These two protein chains interact to form a complex.

Contacts between the two chains:
Residue C101 in protein 2 is in contact with residue P80 in protein 1 (closest heavy-atom distance 4.7 Å).
Residue Q93 in protein 2 is in contact with residue G113 in protein 1 (closest heavy-atom distance 4.3 Å).
Residue C101 in protein 2 is in contact with residue N79 in protein 1 (closest heavy-atom distance 4.2 Å).
Residue A98 in protein 2 contacts residue M105 in protein 1 (closest heavy-atom distance 4.0 Å).
Residue L102 in protein 2 is in contact with residue P77 in protein 1 (closest heavy-atom distance 4.0 Å).
Residue D104 in protein 2 is in contact with residue L75 in protein 1 (closest heavy-atom distance 3.3 Å).
Residue N109 in protein 2 is in contact with residue Q81 in protein 1 (closest heavy-atom distance 3.1 Å).
Residue G92 in protein 2 interacts with residue D114 in protein 1 (closest heavy-atom distance 3.0 Å).
Residue K91 in protein 2 contacts residue Y115 in protein 1 (closest heavy-atom distance 3.6 Å).
Residue Y110 in protein 2 contacts residue I106 in protein 1 (closest heavy-atom distance 3.8 Å).
Residue Q93 in protein 2 is in contact with residue D114 in protein 1 (closest heavy-atom distance 4.5 Å).
Residue L95 in protein 2 contacts residue D112 in protein 1 (closest heavy-atom distance 4.7 Å).
Residue A98 in protein 2 interacts with residue V107 in protein 1 (closest heavy-atom distance 4.3 Å).
Residue I90 in protein 2 interacts with residue M111 in protein 1 (closest heavy-atom distance 4.1 Å).
Residue V105 in protein 2 is in contact with residue K78 in protein 1 (closest heavy-atom distance 3.6 Å).
Residue W103 in protein 2 interacts with residue K78 in protein 1 (closest heavy-atom distance 4.2 Å).
Residue C101 in protein 2 interacts with residue K78 in protein 1 (closest heavy-atom distance 3.4 Å).
Residue T116 in protein 2 is in contact with residue F109 in protein 1 (closest heavy-atom distance 4.2 Å).
Residue T123 in protein 2 contacts residue H108 in protein 1 (closest heavy-atom distance 4.5 Å).
Residue L102 in protein 2 contacts residue L75 in protein 1 (closest heavy-atom distance 4.3 Å).
Residue L102 in protein 2 is in contact with residue E76 in protein 1 (closest heavy-atom distance 4.6 Å).
Residue R96 in protein 2 interacts with residue V107 in protein 1 (closest heavy-atom distance 4.0 Å).
Residue Q93 in protein 2 contacts residue D112 in protein 1 (closest heavy-atom distance 4.0 Å).
Residue N109 in protein 2 contacts residue P80 in protein 1 (closest heavy-atom distance 3.9 Å).
Residue L95 in protein 2 contacts residue F109 in protein 1 (closest heavy-atom distance 3.7 Å).
Residue S99 in protein 2 contacts residue I106 in protein 1 (closest heavy-atom distance 3.3 Å).
Residue I97 in protein 2 contacts residue F109 in protein 1 (closest heavy-atom distance 3.7 Å).
Residue T114 in protein 2 is in contact with residue H108 in protein 1 (closest heavy-atom distance 3.9 Å).
Residue R96 in protein 2 interacts with residue S110 in protein 1 (closest heavy-atom distance 3.3 Å).
Residue R96 in protein 2 interacts with residue M111 in protein 1 (closest heavy-atom distance 4.3 Å).
Residue T123 in protein 2 interacts with residue F109 in protein 1 (closest heavy-atom distance 4.1 Å).
Residue T114 in protein 2 is in contact with residue F109 in protein 1 (closest heavy-atom distance 3.7 Å).
Residue V105 in protein 2 contacts residue N79 in protein 1 (closest heavy-atom distance 4.7 Å).
Residue K100 in protein 2 contacts residue P77 in protein 1 (closest heavy-atom distance 4.8 Å).
Residue Q93 in protein 2 interacts with residue M111 in protein 1 (closest heavy-atom distance 3.1 Å).
Residue G94 in protein 2 contacts residue G113 in protein 1 (closest heavy-atom distance 3.6 Å).
Residue Y110 in protein 2 is in contact with residue Q81 in protein 1 (closest heavy-atom distance 3.0 Å).
Residue S112 in protein 2 is in contact with residue H108 in protein 1 (closest heavy-atom distance 3.8 Å).
Residue Y110 in protein 2 is in contact with residue P80 in protein 1 (closest heavy-atom distance 4.3 Å).
Residue P31 in protein 2 interacts with residue Q81 in protein 1 (closest heavy-atom distance 3.1 Å).
Residue Y121 in protein 2 interacts with residue F109 in protein 1 (closest heavy-atom distance 3.9 Å).
Residue D108 in protein 2 contacts residue P80 in protein 1 (closest heavy-atom distance 4.4 Å).
Residue L95 in protein 2 contacts residue M111 in protein 1 (closest heavy-atom distance 2.7 Å).
Residue K100 in protein 2 interacts with residue Q104 in protein 1 (closest heavy-atom distance 3.9 Å).
Residue K100 in protein 2 interacts with residue M105 in protein 1 (closest heavy-atom distance 4.5 Å).
Residue G94 in protein 2 interacts with residue D112 in protein 1 (closest heavy-atom distance 3.7 Å).
Residue G92 in protein 2 interacts with residue Y115 in protein 1 (closest heavy-atom distance 3.6 Å).
Residue R96 in protein 2 interacts with residue F109 in protein 1 (closest heavy-atom distance 4.3 Å).
Residue W103 in protein 2 interacts with residue L75 in protein 1 (closest heavy-atom distance 3.5 Å).
Residue I97 in protein 2 interacts with residue H108 in protein 1 (closest heavy-atom distance 2.9 Å).
Residue S99 in protein 2 interacts with residue M105 in protein 1 (closest heavy-atom distance 4.0 Å).
Residue W103 in protein 2 contacts residue P77 in protein 1 (closest heavy-atom distance 4.8 Å).
Residue L95 in protein 2 contacts residue S110 in protein 1 (closest heavy-atom distance 3.6 Å).
Residue I97 in protein 2 interacts with residue V107 in protein 1 (closest heavy-atom distance 3.8 Å).
Residue G94 in protein 2 is in contact with residue M111 in protein 1 (closest heavy-atom distance 3.1 Å).
Residue I125 in protein 2 is in contact with residue H108 in protein 1 (closest heavy-atom distance 3.5 Å).
Residue C101 in protein 2 is in contact with residue P77 in protein 1 (closest heavy-atom distance 3.0 Å).
Residue V105 in protein 2 contacts residue P80 in protein 1 (closest heavy-atom distance 3.8 Å).
Residue A98 in protein 2 interacts with residue I106 in protein 1 (closest heavy-atom distance 3.3 Å).
Residue W103 in protein 2 contacts residue P80 in protein 1 (closest heavy-atom distance 4.0 Å).

Sequence of protein 1:
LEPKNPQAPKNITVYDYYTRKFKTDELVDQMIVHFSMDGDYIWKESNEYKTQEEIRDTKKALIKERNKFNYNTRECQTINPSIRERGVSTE

Sequence of protein 2:
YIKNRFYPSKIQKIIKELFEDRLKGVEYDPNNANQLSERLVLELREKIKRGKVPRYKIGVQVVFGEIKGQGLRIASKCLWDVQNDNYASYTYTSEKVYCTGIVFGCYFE